Sequence of the second protein:
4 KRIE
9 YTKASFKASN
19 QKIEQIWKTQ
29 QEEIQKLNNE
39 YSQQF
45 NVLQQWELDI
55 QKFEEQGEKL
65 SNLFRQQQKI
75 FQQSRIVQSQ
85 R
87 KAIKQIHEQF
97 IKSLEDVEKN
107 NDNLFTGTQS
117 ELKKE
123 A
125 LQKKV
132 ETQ

The following describes two proteins that form a bound complex.

Residue-level contacts at the interface:
Residue W25 in the second protein is in contact with residue F111 in the first protein (closest heavy-atom distance 3.9 Å).
Residue Q115 in the second protein interacts with residue W25 in the first protein (closest heavy-atom distance 3.8 Å).
Residue H93 in the second protein interacts with residue S40 in the first protein (closest heavy-atom distance 3.3 Å).
Residue S40 in the second protein is in contact with residue I97 in the first protein (closest heavy-atom distance 3.2 Å).
Residue N18 in the second protein interacts with residue K119 in the first protein (closest heavy-atom distance 3.5 Å).
Residue F57 in the second protein is in contact with residue R79 in the first protein (closest heavy-atom distance 3.4 Å).
Residue K90 in the second protein is in contact with residue L47 in the first protein (closest heavy-atom distance 3.7 Å).
Residue F75 in the second protein is in contact with residue F57 in the first protein (closest heavy-atom distance 4.1 Å).
Residue R79 in the second protein is in contact with residue F57 in the first protein (closest heavy-atom distance 3.3 Å).
Residue E104 in the second protein interacts with residue Q33 in the first protein (closest heavy-atom distance 2.7 Å).
Residue Q29 in the second protein is in contact with residue N107 in the first protein (closest heavy-atom distance 3.8 Å).
Residue I97 in the second protein contacts residue S40 in the first protein (closest heavy-atom distance 3.2 Å).
Residue Q33 in the second protein is in contact with residue E104 in the first protein (closest heavy-atom distance 2.9 Å).
Residue S65 in the second protein is in contact with residue Q72 in the first protein (closest heavy-atom distance 3.1 Å).
Residue K119 in the second protein interacts with residue N18 in the first protein (closest heavy-atom distance 4.0 Å).
Residue F68 in the second protein interacts with residue F68 in the first protein (closest heavy-atom distance 3.4 Å).
Residue Q72 in the second protein is in contact with residue R69 in the first protein (closest heavy-atom distance 4.3 Å).
Residue T10 in the second protein contacts residue Q126 in the first protein (closest heavy-atom distance 3.9 Å).
Residue W50 in the second protein is in contact with residue R85 in the first protein (closest heavy-atom distance 4.2 Å).
Residue Q126 in the second protein interacts with residue F14 in the first protein (closest heavy-atom distance 3.3 Å).
Residue T114 in the second protein interacts with residue W25 in the first protein (closest heavy-atom distance 3.1 Å).
Residue I54 in the second protein contacts residue R79 in the first protein (closest heavy-atom distance 4.2 Å).
Residue F14 in the second protein contacts residue L125 in the first protein (closest heavy-atom distance 3.6 Å).
Residue I89 in the second protein interacts with residue L47 in the first protein (closest heavy-atom distance 3.5 Å).
Residue F57 in the second protein is in contact with residue F75 in the first protein (closest heavy-atom distance 3.2 Å).
Residue H93 in the second protein interacts with residue Y39 in the first protein (closest heavy-atom distance 3.9 Å).
Residue H93 in the second protein interacts with residue F43 in the first protein (closest heavy-atom distance 3.5 Å).
Residue R79 in the second protein contacts residue E58 in the first protein (closest heavy-atom distance 2.9 Å).
Residue R79 in the second protein contacts residue I54 in the first protein (closest heavy-atom distance 2.2 Å).
Residue Y39 in the second protein is in contact with residue H93 in the first protein (closest heavy-atom distance 3.7 Å).
Residue E22 in the second protein contacts residue F111 in the first protein (closest heavy-atom distance 3.6 Å).
Residue W50 in the second protein interacts with residue Q82 in the first protein (closest heavy-atom distance 2.9 Å).
Residue L118 in the second protein contacts residue I21 in the first protein (closest heavy-atom distance 3.5 Å).
Residue L64 in the second protein is in contact with residue F68 in the first protein (closest heavy-atom distance 3.5 Å).
Residue S40 in the second protein is in contact with residue H93 in the first protein (closest heavy-atom distance 2.7 Å).
Residue K11 in the second protein contacts residue Q126 in the first protein (closest heavy-atom distance 3.2 Å).
Residue F43 in the second protein is in contact with residue H93 in the first protein (closest heavy-atom distance 3.3 Å).
Residue I21 in the second protein contacts residue L118 in the first protein (closest heavy-atom distance 3.7 Å).
Residue I89 in the second protein contacts residue F43 in the first protein (closest heavy-atom distance 4.1 Å).
Residue E58 in the second protein is in contact with residue R79 in the first protein (closest heavy-atom distance 3.6 Å).
Residue F68 in the second protein contacts residue L64 in the first protein (closest heavy-atom distance 4.1 Å).
Residue Q72 in the second protein contacts residue S65 in the first protein (closest heavy-atom distance 3.5 Å).
Residue N107 in the second protein contacts residue W25 in the first protein (closest heavy-atom distance 4.0 Å).
Residue N36 in the second protein is in contact with residue L100 in the first protein (closest heavy-atom distance 3.2 Å).
Residue F68 in the second protein contacts residue S65 in the first protein (closest heavy-atom distance 3.4 Å).
Residue G61 in the second protein interacts with residue Q72 in the first protein (closest heavy-atom distance 3.7 Å).
Residue W25 in the second protein interacts with residue N107 in the first protein (closest heavy-atom distance 3.6 Å).
Residue L125 in the second protein is in contact with residue F14 in the first protein (closest heavy-atom distance 3.6 Å).
Residue S65 in the second protein contacts residue F68 in the first protein (closest heavy-atom distance 3.7 Å).
Residue Q82 in the second protein is in contact with residue I54 in the first protein (closest heavy-atom distance 3.2 Å).
Residue Q126 in the second protein contacts residue K11 in the first protein (closest heavy-atom distance 3.0 Å).
Residue I54 in the second protein interacts with residue Q82 in the first protein (closest heavy-atom distance 3.1 Å).
Residue F43 in the second protein interacts with residue I89 in the first protein (closest heavy-atom distance 3.5 Å).
Residue N18 in the second protein interacts with residue L118 in the first protein (closest heavy-atom distance 3.6 Å).
Residue R79 in the second protein contacts residue Q55 in the first protein (closest heavy-atom distance 3.9 Å).
Residue L100 in the second protein interacts with residue N36 in the first protein (closest heavy-atom distance 3.0 Å).
Residue F14 in the second protein interacts with residue Q126 in the first protein (closest heavy-atom distance 3.6 Å).
Residue L47 in the second protein contacts residue K90 in the first protein (closest heavy-atom distance 3.7 Å).
Residue E22 in the second protein interacts with residue K119 in the first protein (closest heavy-atom distance 3.6 Å).
Residue K90 in the second protein contacts residue E51 in the first protein (closest heavy-atom distance 2.4 Å).

Sequence of the first protein:
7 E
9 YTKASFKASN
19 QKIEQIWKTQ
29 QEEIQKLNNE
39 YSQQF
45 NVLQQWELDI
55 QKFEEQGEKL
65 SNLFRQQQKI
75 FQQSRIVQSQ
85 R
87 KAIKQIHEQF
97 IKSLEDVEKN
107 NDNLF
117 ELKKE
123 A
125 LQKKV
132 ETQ